Sequence of protein 1:
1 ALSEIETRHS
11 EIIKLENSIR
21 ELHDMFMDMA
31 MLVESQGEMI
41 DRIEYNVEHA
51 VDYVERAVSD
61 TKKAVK

Residue-level contacts at the interface:
Residue Q47 in protein 2 interacts with residue E44 in protein 1 (closest heavy-atom distance 2.9 Å).
Residue L26 in protein 2 contacts residue I19 in protein 1 (closest heavy-atom distance 3.6 Å).
Residue S30 in protein 2 is in contact with residue H23 in protein 1 (closest heavy-atom distance 3.2 Å).
Residue S16 in protein 2 interacts with residue I12 in protein 1 (closest heavy-atom distance 3.8 Å).
Residue R36 in protein 2 is in contact with residue E34 in protein 1 (closest heavy-atom distance 3.0 Å).
Residue L12 in protein 2 interacts with residue H9 in protein 1 (closest heavy-atom distance 3.3 Å).
Residue S30 in protein 2 interacts with residue F26 in protein 1 (closest heavy-atom distance 3.5 Å).
Residue L26 in protein 2 contacts residue R20 in protein 1 (closest heavy-atom distance 3.6 Å).
Residue A33 in protein 2 interacts with residue F26 in protein 1 (closest heavy-atom distance 4.1 Å).
Residue R22 in protein 2 is in contact with residue R20 in protein 1 (closest heavy-atom distance 3.5 Å).
Residue S16 in protein 2 is in contact with residue H9 in protein 1 (closest heavy-atom distance 3.1 Å).
Residue M40 in protein 2 interacts with residue A30 in protein 1 (closest heavy-atom distance 3.5 Å).
Residue E29 in protein 2 contacts residue H23 in protein 1 (closest heavy-atom distance 2.9 Å).
Residue L72 in protein 2 is in contact with residue A64 in protein 1 (closest heavy-atom distance 3.6 Å).
Residue G54 in protein 2 interacts with residue V51 in protein 1 (closest heavy-atom distance 3.5 Å).
Residue V27 in protein 2 contacts residue I19 in protein 1 (closest heavy-atom distance 3.9 Å).
Residue M40 in protein 2 contacts residue V33 in protein 1 (closest heavy-atom distance 3.6 Å).
Residue R36 in protein 2 interacts with residue A30 in protein 1 (closest heavy-atom distance 3.5 Å).
Residue L12 in protein 2 is in contact with residue I5 in protein 1 (closest heavy-atom distance 3.8 Å).
Residue A65 in protein 2 interacts with residue T61 in protein 1 (closest heavy-atom distance 3.9 Å).
Residue T37 in protein 2 contacts residue A30 in protein 1 (closest heavy-atom distance 3.3 Å).
Residue Q47 in protein 2 interacts with residue D41 in protein 1 (closest heavy-atom distance 2.9 Å).
Residue M40 in protein 2 interacts with residue E34 in protein 1 (closest heavy-atom distance 3.9 Å).
Residue M23 in protein 2 interacts with residue I12 in protein 1 (closest heavy-atom distance 3.1 Å).
Residue I58 in protein 2 is in contact with residue A50 in protein 1 (closest heavy-atom distance 3.9 Å).
Residue D61 in protein 2 is in contact with residue V58 in protein 1 (closest heavy-atom distance 3.1 Å).
Residue S19 in protein 2 is in contact with residue I12 in protein 1 (closest heavy-atom distance 3.1 Å).
Residue M55 in protein 2 interacts with residue V47 in protein 1 (closest heavy-atom distance 3.6 Å).
Residue A65 in protein 2 contacts residue V58 in protein 1 (closest heavy-atom distance 3.8 Å).
Residue M23 in protein 2 is in contact with residue I19 in protein 1 (closest heavy-atom distance 3.6 Å).
Residue Q47 in protein 2 contacts residue I40 in protein 1 (closest heavy-atom distance 3.7 Å).
Residue Q44 in protein 2 is in contact with residue V33 in protein 1 (closest heavy-atom distance 2.9 Å).
Residue M5 in protein 2 is in contact with residue L2 in protein 1 (closest heavy-atom distance 3.4 Å).
Residue A9 in protein 2 contacts residue I5 in protein 1 (closest heavy-atom distance 3.4 Å).
Residue D61 in protein 2 is in contact with residue E55 in protein 1 (closest heavy-atom distance 3.4 Å).
Residue L72 in protein 2 interacts with residue V65 in protein 1 (closest heavy-atom distance 3.6 Å).
Residue H57 in protein 2 is in contact with residue E55 in protein 1 (closest heavy-atom distance 3.0 Å).
Residue D61 in protein 2 interacts with residue V54 in protein 1 (closest heavy-atom distance 3.3 Å).
Residue Q44 in protein 2 interacts with residue G37 in protein 1 (closest heavy-atom distance 3.3 Å).
Residue P50 in protein 2 interacts with residue E44 in protein 1 (closest heavy-atom distance 4.1 Å).
Residue T37 in protein 2 is in contact with residue M29 in protein 1 (closest heavy-atom distance 3.8 Å).
Residue L26 in protein 2 contacts residue H23 in protein 1 (closest heavy-atom distance 3.6 Å).
Residue A33 in protein 2 is in contact with residue M27 in protein 1 (closest heavy-atom distance 3.8 Å).
Residue G34 in protein 2 contacts residue F26 in protein 1 (closest heavy-atom distance 3.8 Å).
Residue T37 in protein 2 is in contact with residue V33 in protein 1 (closest heavy-atom distance 3.9 Å).
Residue V51 in protein 2 contacts residue E44 in protein 1 (closest heavy-atom distance 3.9 Å).
Residue I58 in protein 2 contacts residue V51 in protein 1 (closest heavy-atom distance 3.6 Å).
Residue E15 in protein 2 interacts with residue H9 in protein 1 (closest heavy-atom distance 3.5 Å).
Residue N68 in protein 2 interacts with residue K62 in protein 1 (closest heavy-atom distance 3.3 Å).
Residue N68 in protein 2 contacts residue T61 in protein 1 (closest heavy-atom distance 2.9 Å).
Residue M23 in protein 2 is in contact with residue E16 in protein 1 (closest heavy-atom distance 3.5 Å).
Residue R22 in protein 2 contacts residue E16 in protein 1 (closest heavy-atom distance 2.6 Å).
Residue E64 in protein 2 contacts residue K62 in protein 1 (closest heavy-atom distance 3.9 Å).
Residue S19 in protein 2 contacts residue E16 in protein 1 (closest heavy-atom distance 2.4 Å).
Residue E64 in protein 2 is in contact with residue V58 in protein 1 (closest heavy-atom distance 3.5 Å).
Residue N68 in protein 2 contacts residue V65 in protein 1 (closest heavy-atom distance 3.4 Å).
Residue L12 in protein 2 contacts residue E6 in protein 1 (closest heavy-atom distance 3.7 Å).
Residue M62 in protein 2 interacts with residue V54 in protein 1 (closest heavy-atom distance 3.9 Å).
Residue M23 in protein 2 contacts residue L15 in protein 1 (closest heavy-atom distance 3.7 Å).
Residue Q44 in protein 2 contacts residue I40 in protein 1 (closest heavy-atom distance 3.8 Å).

These two protein chains interact to form a complex.

Sequence of protein 2:
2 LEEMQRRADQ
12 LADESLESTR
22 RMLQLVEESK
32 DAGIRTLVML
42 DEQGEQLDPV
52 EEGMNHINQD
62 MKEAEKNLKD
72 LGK